Contacts between the two chains:
Residue F231 in chain B interacts with residue F47 in chain A (closest heavy-atom distance 3.5 Å).
Residue N10 in chain B is in contact with residue Q60 in chain A (closest heavy-atom distance 3.0 Å).
Residue V228 in chain B contacts residue A42 in chain A (closest heavy-atom distance 3.5 Å).
Residue D252 in chain B is in contact with residue V36 in chain A (closest heavy-atom distance 4.1 Å).
Residue A250 in chain B contacts residue R64 in chain A (closest heavy-atom distance 4.0 Å).
Residue S103 in chain B contacts residue G65 in chain A (closest heavy-atom distance 3.3 Å).
Residue D257 in chain B interacts with residue E104 in chain A (closest heavy-atom distance 4.1 Å).
Residue E251 in chain B interacts with residue R64 in chain A (closest heavy-atom distance 2.8 Å).
Residue N100 in chain B contacts residue S62 in chain A (closest heavy-atom distance 3.2 Å).
Residue V228 in chain B is in contact with residue R64 in chain A (closest heavy-atom distance 2.8 Å).
Residue D257 in chain B is in contact with residue R66 in chain A (closest heavy-atom distance 3.0 Å).
Residue W255 in chain B contacts residue E104 in chain A (closest heavy-atom distance 3.7 Å).
Residue V253 in chain B is in contact with residue F63 in chain A (closest heavy-atom distance 4.0 Å).
Residue V253 in chain B is in contact with residue R64 in chain A (closest heavy-atom distance 3.0 Å).
Residue D226 in chain B interacts with residue F47 in chain A (closest heavy-atom distance 3.9 Å).
Residue D252 in chain B contacts residue L37 in chain A (closest heavy-atom distance 3.1 Å).
Residue F229 in chain B interacts with residue P43 in chain A (closest heavy-atom distance 3.9 Å).
Residue D252 in chain B is in contact with residue D35 in chain A (closest heavy-atom distance 3.7 Å).
Residue R109 in chain B interacts with residue R66 in chain A (closest heavy-atom distance 3.1 Å).
Residue E251 in chain B is in contact with residue R40 in chain A (closest heavy-atom distance 3.8 Å).
Residue G108 in chain B is in contact with residue R66 in chain A (closest heavy-atom distance 3.1 Å).
Residue F237 in chain B is in contact with residue G65 in chain A (closest heavy-atom distance 3.5 Å).
Residue V228 in chain B is in contact with residue P43 in chain A (closest heavy-atom distance 3.7 Å).
Residue P227 in chain B is in contact with residue R64 in chain A (closest heavy-atom distance 3.8 Å).
Residue T104 in chain B interacts with residue S62 in chain A (closest heavy-atom distance 3.4 Å).
Residue F229 in chain B is in contact with residue F48 in chain A (closest heavy-atom distance 3.7 Å).
Residue W255 in chain B interacts with residue F63 in chain A (closest heavy-atom distance 3.5 Å).
Residue R109 in chain B is in contact with residue D105 in chain A (closest heavy-atom distance 3.5 Å).
Residue E256 in chain B contacts residue P33 in chain A (closest heavy-atom distance 3.4 Å).
Residue E256 in chain B contacts residue E104 in chain A (closest heavy-atom distance 3.8 Å).
Residue I254 in chain B is in contact with residue L37 in chain A (closest heavy-atom distance 3.9 Å).
Residue F229 in chain B is in contact with residue F47 in chain A (closest heavy-atom distance 3.3 Å).
Residue N10 in chain B is in contact with residue R53 in chain A (closest heavy-atom distance 3.1 Å).
Residue I254 in chain B contacts residue D35 in chain A (closest heavy-atom distance 2.9 Å).
Residue F229 in chain B interacts with residue R64 in chain A (closest heavy-atom distance 3.8 Å).
Residue G108 in chain B interacts with residue D105 in chain A (closest heavy-atom distance 3.6 Å).
Residue L107 in chain B contacts residue R66 in chain A (closest heavy-atom distance 2.6 Å).
Residue E7 in chain B interacts with residue R53 in chain A (closest heavy-atom distance 3.4 Å).
Residue T104 in chain B is in contact with residue G67 in chain A (closest heavy-atom distance 3.6 Å).
Residue L107 in chain B is in contact with residue R64 in chain A (closest heavy-atom distance 3.8 Å).
Residue T104 in chain B is in contact with residue R66 in chain A (closest heavy-atom distance 3.9 Å).
Residue L246 in chain B interacts with residue R64 in chain A (closest heavy-atom distance 3.9 Å).
Residue L6 in chain B interacts with residue R53 in chain A (closest heavy-atom distance 3.5 Å).
Residue F229 in chain B interacts with residue F63 in chain A (closest heavy-atom distance 3.8 Å).
Residue L107 in chain B is in contact with residue G65 in chain A (closest heavy-atom distance 3.5 Å).
Residue W255 in chain B interacts with residue C34 in chain A (closest heavy-atom distance 3.4 Å).
Residue D226 in chain B is in contact with residue P43 in chain A (closest heavy-atom distance 3.4 Å).
Residue I254 in chain B interacts with residue C34 in chain A (closest heavy-atom distance 3.1 Å).
Residue F237 in chain B interacts with residue R64 in chain A (closest heavy-atom distance 3.1 Å).
Residue T104 in chain B contacts residue G65 in chain A (closest heavy-atom distance 3.3 Å).
Residue V228 in chain B contacts residue F63 in chain A (closest heavy-atom distance 3.9 Å).
Residue W255 in chain B contacts residue R66 in chain A (closest heavy-atom distance 3.3 Å).
Residue V253 in chain B contacts residue C34 in chain A (closest heavy-atom distance 3.4 Å).
Residue R109 in chain B interacts with residue E104 in chain A (closest heavy-atom distance 2.9 Å).
Residue R109 in chain B contacts residue K106 in chain A (closest heavy-atom distance 2.9 Å).
Residue W255 in chain B interacts with residue R64 in chain A (closest heavy-atom distance 3.9 Å).
Residue V253 in chain B is in contact with residue D35 in chain A (closest heavy-atom distance 3.1 Å).
Residue P227 in chain B contacts residue R40 in chain A (closest heavy-atom distance 3.2 Å).
Residue W255 in chain B is in contact with residue P33 in chain A (closest heavy-atom distance 4.0 Å).
Residue F229 in chain B interacts with residue V44 in chain A (closest heavy-atom distance 3.8 Å).

Sequence of chain B:
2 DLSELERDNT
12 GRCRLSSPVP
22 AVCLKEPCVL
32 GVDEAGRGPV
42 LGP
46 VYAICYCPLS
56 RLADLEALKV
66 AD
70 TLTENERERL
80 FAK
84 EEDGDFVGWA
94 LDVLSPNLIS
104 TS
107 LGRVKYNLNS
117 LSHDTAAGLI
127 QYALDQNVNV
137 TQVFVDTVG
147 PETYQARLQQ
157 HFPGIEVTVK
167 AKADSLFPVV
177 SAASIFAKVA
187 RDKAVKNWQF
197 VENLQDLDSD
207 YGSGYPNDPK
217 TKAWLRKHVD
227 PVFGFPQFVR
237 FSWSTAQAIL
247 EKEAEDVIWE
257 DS

Sequence of chain A:
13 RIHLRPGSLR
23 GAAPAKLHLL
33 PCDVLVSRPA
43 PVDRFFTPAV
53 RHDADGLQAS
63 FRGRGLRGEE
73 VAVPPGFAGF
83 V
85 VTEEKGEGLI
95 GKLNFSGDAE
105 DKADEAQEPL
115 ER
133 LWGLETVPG

This data describes a binding interaction between two proteins.